Interface contacts:
Residue I48 in chain B contacts residue N54 in chain A (closest heavy-atom distance 4.8 Å).
Residue I52 in chain B is in contact with residue A50 in chain A (closest heavy-atom distance 4.2 Å).
Residue T55 in chain B is in contact with residue A50 in chain A (closest heavy-atom distance 3.9 Å).
Residue I48 in chain B is in contact with residue L56 in chain A (closest heavy-atom distance 3.8 Å).
Residue E45 in chain B contacts residue K58 in chain A (closest heavy-atom distance 4.6 Å).
Residue I52 in chain B contacts residue L57 in chain A (closest heavy-atom distance 4.0 Å).
Residue I48 in chain B interacts with residue L53 in chain A (closest heavy-atom distance 3.5 Å).
Residue L59 in chain B contacts residue T43 in chain A (closest heavy-atom distance 3.9 Å).
Residue K41 in chain B is in contact with residue K58 in chain A (closest heavy-atom distance 4.5 Å).
Residue E45 in chain B interacts with residue L57 in chain A (closest heavy-atom distance 3.7 Å).
Residue I52 in chain B interacts with residue N54 in chain A (closest heavy-atom distance 3.5 Å).
Residue H56 in chain B contacts residue A50 in chain A (closest heavy-atom distance 4.0 Å).
Residue L59 in chain B is in contact with residue E47 in chain A (closest heavy-atom distance 3.6 Å).
Residue L59 in chain B is in contact with residue L46 in chain A (closest heavy-atom distance 4.2 Å).
Residue T55 in chain B is in contact with residue L46 in chain A (closest heavy-atom distance 3.8 Å).
Residue V58 in chain B is in contact with residue L46 in chain A (closest heavy-atom distance 4.5 Å).
Residue Q51 in chain B is in contact with residue L53 in chain A (closest heavy-atom distance 4.3 Å).
Residue E45 in chain B interacts with residue L56 in chain A (closest heavy-atom distance 4.6 Å).
Residue K49 in chain B contacts residue L57 in chain A (closest heavy-atom distance 4.9 Å).
Residue I52 in chain B interacts with residue L53 in chain A (closest heavy-atom distance 3.8 Å).
Residue I48 in chain B interacts with residue L57 in chain A (closest heavy-atom distance 3.7 Å).

Sequence of chain A:
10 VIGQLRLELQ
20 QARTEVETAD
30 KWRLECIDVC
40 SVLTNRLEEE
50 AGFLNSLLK

These two protein chains interact to form a complex.

Sequence of chain B:
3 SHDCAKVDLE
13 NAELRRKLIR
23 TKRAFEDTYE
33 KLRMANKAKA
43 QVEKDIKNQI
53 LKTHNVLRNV